Sequence of protein 1:
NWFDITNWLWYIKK

Residue-level contacts at the interface:
Residue L34 in protein 2 interacts with residue W2 in protein 1 (closest heavy-atom distance 4.5 Å).
Residue W47 in protein 2 contacts residue F3 in protein 1 (closest heavy-atom distance 3.8 Å).
Residue W47 in protein 2 interacts with residue W2 in protein 1 (closest heavy-atom distance 4.8 Å).
Residue P112 in protein 2 interacts with residue T6 in protein 1 (closest heavy-atom distance 3.4 Å).
Residue G110 in protein 2 is in contact with residue W10 in protein 1 (closest heavy-atom distance 3.4 Å).
Residue I52 in protein 2 contacts residue I5 in protein 1 (closest heavy-atom distance 3.7 Å).
Residue P112 in protein 2 interacts with residue N7 in protein 1 (closest heavy-atom distance 3.5 Å).
Residue I57 in protein 2 is in contact with residue W2 in protein 1 (closest heavy-atom distance 3.2 Å).
Residue L54 in protein 2 is in contact with residue L9 in protein 1 (closest heavy-atom distance 4.5 Å).
Residue A33 in protein 2 contacts residue W2 in protein 1 (closest heavy-atom distance 3.8 Å).
Residue N59 in protein 2 contacts residue F3 in protein 1 (closest heavy-atom distance 4.0 Å).
Residue Y32 in protein 2 contacts residue W10 in protein 1 (closest heavy-atom distance 4.6 Å).
Residue I52 in protein 2 contacts residue T6 in protein 1 (closest heavy-atom distance 3.9 Å).
Residue V51 in protein 2 is in contact with residue W2 in protein 1 (closest heavy-atom distance 3.5 Å).
Residue T58 in protein 2 is in contact with residue W2 in protein 1 (closest heavy-atom distance 4.0 Å).
Residue I57 in protein 2 interacts with residue I5 in protein 1 (closest heavy-atom distance 4.3 Å).
Residue A33 in protein 2 is in contact with residue T6 in protein 1 (closest heavy-atom distance 3.8 Å).
Residue T31 in protein 2 interacts with residue K13 in protein 1 (closest heavy-atom distance 4.2 Å).
Residue I52 in protein 2 is in contact with residue L9 in protein 1 (closest heavy-atom distance 4.2 Å).
Residue E99 in protein 2 contacts residue F3 in protein 1 (closest heavy-atom distance 4.8 Å).
Residue G50 in protein 2 is in contact with residue W2 in protein 1 (closest heavy-atom distance 3.4 Å).
Residue S35 in protein 2 contacts residue W2 in protein 1 (closest heavy-atom distance 4.3 Å).
Residue T31 in protein 2 interacts with residue T6 in protein 1 (closest heavy-atom distance 3.4 Å).
Residue S35 in protein 2 contacts residue F3 in protein 1 (closest heavy-atom distance 4.5 Å).
Residue G114 in protein 2 interacts with residue F3 in protein 1 (closest heavy-atom distance 4.4 Å).
Residue T31 in protein 2 contacts residue L9 in protein 1 (closest heavy-atom distance 4.4 Å).
Residue L55 in protein 2 is in contact with residue L9 in protein 1 (closest heavy-atom distance 3.8 Å).
Residue I52 in protein 2 contacts residue W2 in protein 1 (closest heavy-atom distance 3.7 Å).
Residue P112 in protein 2 is in contact with residue W10 in protein 1 (closest heavy-atom distance 3.7 Å).
Residue L54 in protein 2 is in contact with residue K13 in protein 1 (closest heavy-atom distance 3.5 Å).
Residue E99 in protein 2 is in contact with residue T6 in protein 1 (closest heavy-atom distance 2.6 Å).
Residue K111 in protein 2 contacts residue N7 in protein 1 (closest heavy-atom distance 3.1 Å).
Residue F116 in protein 2 is in contact with residue F3 in protein 1 (closest heavy-atom distance 4.2 Å).
Residue K111 in protein 2 contacts residue W10 in protein 1 (closest heavy-atom distance 3.6 Å).
Residue Y32 in protein 2 contacts residue T6 in protein 1 (closest heavy-atom distance 4.1 Å).
Residue N59 in protein 2 contacts residue W2 in protein 1 (closest heavy-atom distance 3.4 Å).
Residue L55 in protein 2 is in contact with residue I5 in protein 1 (closest heavy-atom distance 3.5 Å).

The following describes two proteins that form a bound complex.

Sequence of protein 2:
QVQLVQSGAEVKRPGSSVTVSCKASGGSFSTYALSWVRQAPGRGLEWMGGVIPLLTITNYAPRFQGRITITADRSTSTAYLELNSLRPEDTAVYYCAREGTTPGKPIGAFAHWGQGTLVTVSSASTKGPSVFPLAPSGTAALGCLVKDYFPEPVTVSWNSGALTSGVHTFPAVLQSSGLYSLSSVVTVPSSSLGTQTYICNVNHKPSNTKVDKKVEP